Sequence of the first protein:
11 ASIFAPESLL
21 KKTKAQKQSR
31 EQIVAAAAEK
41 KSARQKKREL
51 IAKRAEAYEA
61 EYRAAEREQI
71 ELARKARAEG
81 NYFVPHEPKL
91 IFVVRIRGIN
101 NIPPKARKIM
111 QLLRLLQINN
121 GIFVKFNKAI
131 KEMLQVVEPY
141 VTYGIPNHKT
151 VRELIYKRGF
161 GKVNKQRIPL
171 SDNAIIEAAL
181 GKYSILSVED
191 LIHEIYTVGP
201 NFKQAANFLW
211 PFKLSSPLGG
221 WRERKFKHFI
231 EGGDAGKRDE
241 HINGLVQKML

This data describes a binding interaction between two proteins.

Sequence of the second protein:
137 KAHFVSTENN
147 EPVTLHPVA

Residue-level contacts at the interface:
Residue V84 in the first protein contacts residue H139 in the second protein (closest heavy-atom distance 3.3 Å).
Residue N81 in the first protein interacts with residue F140 in the second protein (closest heavy-atom distance 4.9 Å).
Residue N81 in the first protein is in contact with residue S142 in the second protein (closest heavy-atom distance 3.3 Å).
Residue Y82 in the first protein contacts residue P148 in the second protein (closest heavy-atom distance 3.3 Å).
Residue V84 in the first protein interacts with residue V141 in the second protein (closest heavy-atom distance 4.2 Å).
Residue A76 in the first protein interacts with residue F140 in the second protein (closest heavy-atom distance 3.6 Å).
Residue Y82 in the first protein interacts with residue F140 in the second protein (closest heavy-atom distance 3.6 Å).
Residue Y82 in the first protein is in contact with residue V141 in the second protein (closest heavy-atom distance 3.2 Å).
Residue V84 in the first protein contacts residue A138 in the second protein (closest heavy-atom distance 3.4 Å).
Residue V84 in the first protein contacts residue K137 in the second protein (closest heavy-atom distance 4.4 Å).
Residue F83 in the first protein is in contact with residue A138 in the second protein (closest heavy-atom distance 3.6 Å).
Residue Y82 in the first protein contacts residue H139 in the second protein (closest heavy-atom distance 4.1 Å).
Residue L72 in the first protein interacts with residue F140 in the second protein (closest heavy-atom distance 3.9 Å).
Residue Y82 in the first protein interacts with residue T143 in the second protein (closest heavy-atom distance 3.6 Å).
Residue P85 in the first protein contacts residue A138 in the second protein (closest heavy-atom distance 4.5 Å).
Residue H86 in the first protein is in contact with residue K137 in the second protein (closest heavy-atom distance 4.5 Å).
Residue G80 in the first protein is in contact with residue T143 in the second protein (closest heavy-atom distance 3.0 Å).
Residue F83 in the first protein interacts with residue F140 in the second protein (closest heavy-atom distance 4.3 Å).
Residue H86 in the first protein interacts with residue A138 in the second protein (closest heavy-atom distance 4.3 Å).
Residue N81 in the first protein contacts residue T143 in the second protein (closest heavy-atom distance 3.4 Å).
Residue F83 in the first protein contacts residue H139 in the second protein (closest heavy-atom distance 3.6 Å).
Residue K75 in the first protein contacts residue F140 in the second protein (closest heavy-atom distance 3.6 Å).
Residue N81 in the first protein contacts residue E144 in the second protein (closest heavy-atom distance 4.9 Å).
Residue N81 in the first protein interacts with residue V141 in the second protein (closest heavy-atom distance 3.2 Å).
Residue Q69 in the first protein interacts with residue A138 in the second protein (closest heavy-atom distance 5.0 Å).